The following describes two proteins that form a bound complex.

Sequence of the first protein:
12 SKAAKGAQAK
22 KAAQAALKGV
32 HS

Sequence of the second protein:
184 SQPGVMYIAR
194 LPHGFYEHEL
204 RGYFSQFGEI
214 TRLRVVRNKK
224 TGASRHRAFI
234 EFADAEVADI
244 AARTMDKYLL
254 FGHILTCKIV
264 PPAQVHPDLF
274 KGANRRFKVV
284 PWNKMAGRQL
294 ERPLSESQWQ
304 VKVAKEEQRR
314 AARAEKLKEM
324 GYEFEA

Residue-level contacts at the interface:
Residue G211 in the second protein contacts residue Q19 in the first protein (closest heavy-atom distance 4.4 Å).
Residue Y251 in the second protein contacts residue A27 in the first protein (closest heavy-atom distance 5.0 Å).
Residue Q209 in the second protein contacts residue Q19 in the first protein (closest heavy-atom distance 3.8 Å).
Residue S208 in the second protein contacts residue Q19 in the first protein (closest heavy-atom distance 4.4 Å).
Residue V240 in the second protein interacts with residue K16 in the first protein (closest heavy-atom distance 3.8 Å).
Residue Y206 in the second protein contacts residue A27 in the first protein (closest heavy-atom distance 4.1 Å).
Residue F210 in the second protein interacts with residue A27 in the first protein (closest heavy-atom distance 4.2 Å).
Residue V240 in the second protein is in contact with residue G17 in the first protein (closest heavy-atom distance 4.7 Å).
Residue F210 in the second protein interacts with residue A23 in the first protein (closest heavy-atom distance 3.6 Å).
Residue S184 in the second protein contacts residue K13 in the first protein (closest heavy-atom distance 4.8 Å).
Residue I243 in the second protein is in contact with residue K21 in the first protein (closest heavy-atom distance 4.1 Å).
Residue M248 in the second protein is in contact with residue A27 in the first protein (closest heavy-atom distance 4.7 Å).
Residue F210 in the second protein is in contact with residue A20 in the first protein (closest heavy-atom distance 3.8 Å).
Residue V240 in the second protein interacts with residue A20 in the first protein (closest heavy-atom distance 3.8 Å).
Residue T247 in the second protein is in contact with residue L28 in the first protein (closest heavy-atom distance 4.0 Å).
Residue I243 in the second protein contacts residue A20 in the first protein (closest heavy-atom distance 3.6 Å).
Residue F210 in the second protein contacts residue A24 in the first protein (closest heavy-atom distance 3.5 Å).
Residue T247 in the second protein interacts with residue A27 in the first protein (closest heavy-atom distance 4.5 Å).
Residue T247 in the second protein contacts residue A24 in the first protein (closest heavy-atom distance 3.7 Å).
Residue Q209 in the second protein contacts residue A23 in the first protein (closest heavy-atom distance 3.8 Å).
Residue D237 in the second protein contacts residue K13 in the first protein (closest heavy-atom distance 4.6 Å).
Residue I243 in the second protein contacts residue A24 in the first protein (closest heavy-atom distance 3.8 Å).
Residue D237 in the second protein interacts with residue K16 in the first protein (closest heavy-atom distance 3.8 Å).
Residue F210 in the second protein interacts with residue Q19 in the first protein (closest heavy-atom distance 4.8 Å).
Residue I243 in the second protein contacts residue G17 in the first protein (closest heavy-atom distance 4.6 Å).